The following describes two proteins that form a bound complex.

Interface contacts:
Residue G104 in chain B interacts with residue K34 in chain A (closest heavy-atom distance 4.8 Å).
Residue Y106 in chain B interacts with residue Q38 in chain A (closest heavy-atom distance 3.1 Å).
Residue Y107 in chain B is in contact with residue Q38 in chain A (closest heavy-atom distance 4.1 Å).
Residue W105 in chain B is in contact with residue Y75 in chain A (closest heavy-atom distance 3.4 Å).
Residue W105 in chain B is in contact with residue W77 in chain A (closest heavy-atom distance 3.4 Å).
Residue Y106 in chain B is in contact with residue Y75 in chain A (closest heavy-atom distance 3.0 Å).
Residue W105 in chain B interacts with residue K34 in chain A (closest heavy-atom distance 3.6 Å).
Residue W105 in chain B is in contact with residue L35 in chain A (closest heavy-atom distance 3.4 Å).
Residue G104 in chain B is in contact with residue Q38 in chain A (closest heavy-atom distance 4.5 Å).

Sequence of chain A:
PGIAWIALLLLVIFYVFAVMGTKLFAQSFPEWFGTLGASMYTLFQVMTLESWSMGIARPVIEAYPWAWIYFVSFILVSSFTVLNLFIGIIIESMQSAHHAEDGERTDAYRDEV

Sequence of chain B:
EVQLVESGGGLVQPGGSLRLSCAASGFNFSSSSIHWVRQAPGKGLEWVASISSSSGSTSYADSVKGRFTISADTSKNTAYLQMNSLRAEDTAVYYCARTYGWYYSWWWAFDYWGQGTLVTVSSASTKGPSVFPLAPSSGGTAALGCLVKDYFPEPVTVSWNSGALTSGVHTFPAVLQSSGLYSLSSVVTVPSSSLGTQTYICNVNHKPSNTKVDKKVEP